Sequence of chain A:
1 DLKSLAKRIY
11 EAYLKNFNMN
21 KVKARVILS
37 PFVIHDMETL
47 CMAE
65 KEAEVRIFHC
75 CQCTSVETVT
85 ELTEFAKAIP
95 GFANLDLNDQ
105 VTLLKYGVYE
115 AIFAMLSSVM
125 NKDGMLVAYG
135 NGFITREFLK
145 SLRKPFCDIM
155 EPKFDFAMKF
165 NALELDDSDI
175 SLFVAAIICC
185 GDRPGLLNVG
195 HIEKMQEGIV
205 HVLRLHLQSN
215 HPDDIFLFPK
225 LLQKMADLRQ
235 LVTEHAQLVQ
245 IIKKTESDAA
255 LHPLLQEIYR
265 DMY

These two protein chains interact to form a complex.

Sequence of chain B:
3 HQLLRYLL

Residue-level contacts at the interface:
Residue N102 in chain A interacts with residue R7 in chain B (closest heavy-atom distance 3.2 Å).
Residue L258 in chain A contacts residue L9 in chain B (closest heavy-atom distance 4.2 Å).
Residue K91 in chain A is in contact with residue L9 in chain B (closest heavy-atom distance 3.1 Å).
Residue L101 in chain A is in contact with residue L10 in chain B (closest heavy-atom distance 4.5 Å).
Residue L258 in chain A interacts with residue L6 in chain B (closest heavy-atom distance 3.8 Å).
Residue K109 in chain A is in contact with residue L6 in chain B (closest heavy-atom distance 3.9 Å).
Residue K109 in chain A is in contact with residue H3 in chain B (closest heavy-atom distance 3.5 Å).
Residue E261 in chain A contacts residue H3 in chain B (closest heavy-atom distance 3.0 Å).
Residue V105 in chain A interacts with residue L10 in chain B (closest heavy-atom distance 3.6 Å).
Residue E88 in chain A contacts residue L9 in chain B (closest heavy-atom distance 4.3 Å).
Residue L258 in chain A contacts residue L5 in chain B (closest heavy-atom distance 3.5 Å).
Residue T87 in chain A is in contact with residue L9 in chain B (closest heavy-atom distance 3.6 Å).
Residue L108 in chain A is in contact with residue L10 in chain B (closest heavy-atom distance 3.6 Å).
Residue Q104 in chain A contacts residue L10 in chain B (closest heavy-atom distance 3.5 Å).
Residue K91 in chain A is in contact with residue L10 in chain B (closest heavy-atom distance 4.3 Å).
Residue L101 in chain A contacts residue R7 in chain B (closest heavy-atom distance 3.3 Å).
Residue E261 in chain A contacts residue R7 in chain B (closest heavy-atom distance 4.8 Å).
Residue I262 in chain A interacts with residue L6 in chain B (closest heavy-atom distance 4.2 Å).
Residue R264 in chain A contacts residue H3 in chain B (closest heavy-atom distance 4.6 Å).
Residue V105 in chain A is in contact with residue R7 in chain B (closest heavy-atom distance 4.1 Å).
Residue V83 in chain A interacts with residue L6 in chain B (closest heavy-atom distance 4.0 Å).
Residue E261 in chain A interacts with residue L6 in chain B (closest heavy-atom distance 3.2 Å).
Residue F96 in chain A is in contact with residue L10 in chain B (closest heavy-atom distance 4.1 Å).
Residue E261 in chain A contacts residue L5 in chain B (closest heavy-atom distance 2.9 Å).
Residue H256 in chain A contacts residue L5 in chain B (closest heavy-atom distance 5.0 Å).
Residue T87 in chain A interacts with residue L10 in chain B (closest heavy-atom distance 3.9 Å).
Residue T84 in chain A interacts with residue L9 in chain B (closest heavy-atom distance 3.6 Å).
Residue E261 in chain A is in contact with residue Q4 in chain B (closest heavy-atom distance 3.4 Å).
Residue L108 in chain A interacts with residue L6 in chain B (closest heavy-atom distance 4.3 Å).
Residue V105 in chain A contacts residue H3 in chain B (closest heavy-atom distance 3.5 Å).
Residue V83 in chain A contacts residue L9 in chain B (closest heavy-atom distance 4.0 Å).
Residue P257 in chain A is in contact with residue L5 in chain B (closest heavy-atom distance 3.7 Å).
Residue V105 in chain A is in contact with residue L6 in chain B (closest heavy-atom distance 3.8 Å).
Residue T87 in chain A contacts residue L6 in chain B (closest heavy-atom distance 4.3 Å).